Sequence of chain A:
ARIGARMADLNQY

Residue-level contacts at the interface:
Residue F79 in chain B is in contact with residue R11 in chain A (closest heavy-atom distance 4.3 Å).
Residue L78 in chain B interacts with residue A14 in chain A (closest heavy-atom distance 4.2 Å).
Residue E44 in chain B is in contact with residue Q20 in chain A (closest heavy-atom distance 3.7 Å).
Residue F45 in chain B interacts with residue L17 in chain A (closest heavy-atom distance 3.8 Å).
Residue F139 in chain B is in contact with residue Y21 in chain A (closest heavy-atom distance 3.8 Å).
Residue L56 in chain B interacts with residue M13 in chain A (closest heavy-atom distance 3.6 Å).
Residue V89 in chain B is in contact with residue L17 in chain A (closest heavy-atom distance 3.7 Å).
Residue V74 in chain B is in contact with residue G7 in chain A (closest heavy-atom distance 3.5 Å).
Residue E44 in chain B interacts with residue L17 in chain A (closest heavy-atom distance 4.9 Å).
Residue G86 in chain B contacts residue Y21 in chain A (closest heavy-atom distance 3.6 Å).
Residue F45 in chain B is in contact with residue M13 in chain A (closest heavy-atom distance 3.4 Å).
Residue R87 in chain B is in contact with residue R11 in chain A (closest heavy-atom distance 3.3 Å).
Residue A41 in chain B interacts with residue L17 in chain A (closest heavy-atom distance 4.8 Å).
Residue Q73 in chain B interacts with residue R4 in chain A (closest heavy-atom distance 2.7 Å).
Residue A41 in chain B interacts with residue Y21 in chain A (closest heavy-atom distance 3.6 Å).
Residue Y49 in chain B is in contact with residue M13 in chain A (closest heavy-atom distance 4.0 Å).
Residue E77 in chain B interacts with residue R11 in chain A (closest heavy-atom distance 2.4 Å).
Residue N84 in chain B is in contact with residue N18 in chain A (closest heavy-atom distance 3.3 Å).
Residue E77 in chain B contacts residue G7 in chain A (closest heavy-atom distance 3.7 Å).
Residue F45 in chain B contacts residue A14 in chain A (closest heavy-atom distance 4.1 Å).
Residue Q73 in chain B is in contact with residue A3 in chain A (closest heavy-atom distance 3.6 Å).
Residue L142 in chain B contacts residue Y21 in chain A (closest heavy-atom distance 3.6 Å).
Residue N84 in chain B is in contact with residue A14 in chain A (closest heavy-atom distance 4.4 Å).
Residue L60 in chain B interacts with residue I6 in chain A (closest heavy-atom distance 3.7 Å).
Residue Y143 in chain B is in contact with residue Y21 in chain A (closest heavy-atom distance 3.9 Å).
Residue F53 in chain B is in contact with residue M13 in chain A (closest heavy-atom distance 4.7 Å).
Residue V74 in chain B contacts residue R4 in chain A (closest heavy-atom distance 4.8 Å).
Residue L142 in chain B contacts residue Q20 in chain A (closest heavy-atom distance 4.8 Å).
Residue V74 in chain B contacts residue I6 in chain A (closest heavy-atom distance 4.1 Å).
Residue L56 in chain B is in contact with residue I6 in chain A (closest heavy-atom distance 4.0 Å).
Residue S70 in chain B interacts with residue A3 in chain A (closest heavy-atom distance 3.9 Å).
Residue Q69 in chain B is in contact with residue A3 in chain A (closest heavy-atom distance 5.0 Å).
Residue G86 in chain B contacts residue A14 in chain A (closest heavy-atom distance 3.6 Å).
Residue V89 in chain B is in contact with residue Y21 in chain A (closest heavy-atom distance 4.0 Å).
Residue G86 in chain B is in contact with residue N18 in chain A (closest heavy-atom distance 3.3 Å).
Residue F94 in chain B interacts with residue I6 in chain A (closest heavy-atom distance 4.8 Å).
Residue L78 in chain B interacts with residue G7 in chain A (closest heavy-atom distance 3.7 Å).
Residue R48 in chain B interacts with residue Q20 in chain A (closest heavy-atom distance 3.5 Å).
Residue E44 in chain B contacts residue Y21 in chain A (closest heavy-atom distance 5.0 Å).
Residue L78 in chain B contacts residue R11 in chain A (closest heavy-atom distance 3.5 Å).
Residue N84 in chain B contacts residue D15 in chain A (closest heavy-atom distance 3.1 Å).
Residue R87 in chain B contacts residue A14 in chain A (closest heavy-atom distance 3.6 Å).
Residue A90 in chain B contacts residue A14 in chain A (closest heavy-atom distance 3.9 Å).
Residue V74 in chain B is in contact with residue A3 in chain A (closest heavy-atom distance 3.3 Å).
Residue E77 in chain B interacts with residue A8 in chain A (closest heavy-atom distance 3.2 Å).
Residue Y49 in chain B is in contact with residue L17 in chain A (closest heavy-atom distance 3.4 Å).
Residue R80 in chain B is in contact with residue R11 in chain A (closest heavy-atom distance 3.3 Å).
Residue Y143 in chain B interacts with residue Q20 in chain A (closest heavy-atom distance 4.8 Å).
Residue A52 in chain B is in contact with residue M13 in chain A (closest heavy-atom distance 3.9 Å).
Residue D81 in chain B contacts residue R11 in chain A (closest heavy-atom distance 3.6 Å).
Residue G86 in chain B interacts with residue L17 in chain A (closest heavy-atom distance 4.0 Å).
Residue R87 in chain B is in contact with residue D15 in chain A (closest heavy-atom distance 3.0 Å).
Residue E77 in chain B interacts with residue R4 in chain A (closest heavy-atom distance 3.4 Å).
Residue W85 in chain B contacts residue Y21 in chain A (closest heavy-atom distance 3.7 Å).
Residue Q59 in chain B interacts with residue I6 in chain A (closest heavy-atom distance 4.2 Å).
Residue R48 in chain B interacts with residue L17 in chain A (closest heavy-atom distance 4.2 Å).
Residue W85 in chain B contacts residue N18 in chain A (closest heavy-atom distance 3.5 Å).

This data describes a binding interaction between two proteins.

Sequence of chain B:
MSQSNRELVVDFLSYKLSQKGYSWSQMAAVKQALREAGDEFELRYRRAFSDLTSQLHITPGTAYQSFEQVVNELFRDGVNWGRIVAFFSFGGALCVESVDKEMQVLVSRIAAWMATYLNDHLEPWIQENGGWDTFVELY